Sequence of the first protein:
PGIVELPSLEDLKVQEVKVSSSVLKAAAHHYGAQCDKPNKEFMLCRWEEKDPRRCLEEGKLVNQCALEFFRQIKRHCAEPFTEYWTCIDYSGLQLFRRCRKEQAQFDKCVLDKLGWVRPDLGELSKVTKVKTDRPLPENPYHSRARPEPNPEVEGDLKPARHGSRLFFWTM

Sequence of the second protein:
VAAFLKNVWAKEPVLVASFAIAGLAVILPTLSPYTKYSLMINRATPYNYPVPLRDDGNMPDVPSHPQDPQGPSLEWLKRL

Interface contacts:
Residue V127 in the first protein contacts residue P53 in the second protein (closest heavy-atom distance 4.4 Å).
Residue L121 in the first protein interacts with residue K81 in the second protein (closest heavy-atom distance 3.6 Å).
Residue S125 in the first protein interacts with residue P53 in the second protein (closest heavy-atom distance 3.9 Å).
Residue T128 in the first protein contacts residue S67 in the second protein (closest heavy-atom distance 3.2 Å).
Residue K40 in the first protein is in contact with residue P55 in the second protein (closest heavy-atom distance 3.2 Å).
Residue N39 in the first protein interacts with residue Y52 in the second protein (closest heavy-atom distance 4.6 Å).
Residue V130 in the first protein contacts residue L56 in the second protein (closest heavy-atom distance 3.1 Å).
Residue V130 in the first protein is in contact with residue D58 in the second protein (closest heavy-atom distance 2.8 Å).
Residue K129 in the first protein is in contact with residue L56 in the second protein (closest heavy-atom distance 3.7 Å).
Residue V127 in the first protein interacts with residue V54 in the second protein (closest heavy-atom distance 3.0 Å).
Residue L44 in the first protein contacts residue P55 in the second protein (closest heavy-atom distance 3.5 Å).
Residue G122 in the first protein is in contact with residue P69 in the second protein (closest heavy-atom distance 3.7 Å).
Residue E48 in the first protein interacts with residue R57 in the second protein (closest heavy-atom distance 2.6 Å).
Residue T128 in the first protein contacts residue V65 in the second protein (closest heavy-atom distance 4.5 Å).
Residue P119 in the first protein is in contact with residue Q70 in the second protein (closest heavy-atom distance 3.2 Å).
Residue L136 in the first protein interacts with residue R57 in the second protein (closest heavy-atom distance 3.2 Å).
Residue W47 in the first protein interacts with residue V54 in the second protein (closest heavy-atom distance 3.3 Å).
Residue K40 in the first protein interacts with residue P53 in the second protein (closest heavy-atom distance 3.1 Å).
Residue K126 in the first protein interacts with residue D71 in the second protein (closest heavy-atom distance 4.0 Å).
Residue K129 in the first protein interacts with residue P66 in the second protein (closest heavy-atom distance 4.5 Å).
Residue T128 in the first protein is in contact with residue P66 in the second protein (closest heavy-atom distance 4.5 Å).
Residue T128 in the first protein contacts residue V54 in the second protein (closest heavy-atom distance 4.8 Å).
Residue M43 in the first protein is in contact with residue P55 in the second protein (closest heavy-atom distance 3.9 Å).
Residue L121 in the first protein interacts with residue E78 in the second protein (closest heavy-atom distance 3.6 Å).
Residue A33 in the first protein is in contact with residue H68 in the second protein (closest heavy-atom distance 4.7 Å).
Residue V130 in the first protein contacts residue P55 in the second protein (closest heavy-atom distance 4.2 Å).
Residue P137 in the first protein interacts with residue R57 in the second protein (closest heavy-atom distance 4.3 Å).
Residue K129 in the first protein contacts residue V65 in the second protein (closest heavy-atom distance 3.6 Å).
Residue D120 in the first protein interacts with residue K81 in the second protein (closest heavy-atom distance 3.7 Å).
Residue V130 in the first protein is in contact with residue R57 in the second protein (closest heavy-atom distance 3.6 Å).
Residue K131 in the first protein interacts with residue D59 in the second protein (closest heavy-atom distance 3.2 Å).
Residue K126 in the first protein interacts with residue G74 in the second protein (closest heavy-atom distance 4.4 Å).
Residue L44 in the first protein interacts with residue L56 in the second protein (closest heavy-atom distance 4.3 Å).
Residue L124 in the first protein interacts with residue P49 in the second protein (closest heavy-atom distance 3.8 Å).
Residue K40 in the first protein interacts with residue Y52 in the second protein (closest heavy-atom distance 2.7 Å).
Residue L121 in the first protein contacts residue L77 in the second protein (closest heavy-atom distance 3.5 Å).
Residue K126 in the first protein is in contact with residue V65 in the second protein (closest heavy-atom distance 3.4 Å).
Residue M43 in the first protein interacts with residue V54 in the second protein (closest heavy-atom distance 4.5 Å).
Residue R134 in the first protein interacts with residue R57 in the second protein (closest heavy-atom distance 3.2 Å).
Residue S125 in the first protein interacts with residue P49 in the second protein (closest heavy-atom distance 3.2 Å).
Residue K126 in the first protein interacts with residue P75 in the second protein (closest heavy-atom distance 3.4 Å).
Residue V127 in the first protein is in contact with residue P55 in the second protein (closest heavy-atom distance 4.3 Å).
Residue T132 in the first protein interacts with residue R57 in the second protein (closest heavy-atom distance 3.1 Å).
Residue L44 in the first protein contacts residue R57 in the second protein (closest heavy-atom distance 3.4 Å).
Residue T128 in the first protein is in contact with residue L56 in the second protein (closest heavy-atom distance 3.5 Å).
Residue K129 in the first protein contacts residue M62 in the second protein (closest heavy-atom distance 2.4 Å).
Residue K126 in the first protein is in contact with residue Q70 in the second protein (closest heavy-atom distance 4.6 Å).
Residue K129 in the first protein interacts with residue D64 in the second protein (closest heavy-atom distance 2.4 Å).
Residue K126 in the first protein is in contact with residue P69 in the second protein (closest heavy-atom distance 2.5 Å).
Residue V127 in the first protein contacts residue V65 in the second protein (closest heavy-atom distance 3.0 Å).
Residue K129 in the first protein is in contact with residue N61 in the second protein (closest heavy-atom distance 4.4 Å).
Residue K131 in the first protein is in contact with residue D58 in the second protein (closest heavy-atom distance 4.1 Å).
Residue W47 in the first protein contacts residue P55 in the second protein (closest heavy-atom distance 4.6 Å).
Residue K129 in the first protein interacts with residue P63 in the second protein (closest heavy-atom distance 3.8 Å).
Residue K129 in the first protein is in contact with residue D58 in the second protein (closest heavy-atom distance 3.4 Å).
Residue K129 in the first protein is in contact with residue S67 in the second protein (closest heavy-atom distance 3.2 Å).
Residue E123 in the first protein contacts residue P69 in the second protein (closest heavy-atom distance 3.2 Å).
Residue T128 in the first protein interacts with residue P55 in the second protein (closest heavy-atom distance 3.1 Å).
Residue M43 in the first protein interacts with residue Y52 in the second protein (closest heavy-atom distance 3.0 Å).
Residue P135 in the first protein contacts residue R57 in the second protein (closest heavy-atom distance 4.0 Å).

These two protein chains interact to form a complex.